Sequence of the first protein:
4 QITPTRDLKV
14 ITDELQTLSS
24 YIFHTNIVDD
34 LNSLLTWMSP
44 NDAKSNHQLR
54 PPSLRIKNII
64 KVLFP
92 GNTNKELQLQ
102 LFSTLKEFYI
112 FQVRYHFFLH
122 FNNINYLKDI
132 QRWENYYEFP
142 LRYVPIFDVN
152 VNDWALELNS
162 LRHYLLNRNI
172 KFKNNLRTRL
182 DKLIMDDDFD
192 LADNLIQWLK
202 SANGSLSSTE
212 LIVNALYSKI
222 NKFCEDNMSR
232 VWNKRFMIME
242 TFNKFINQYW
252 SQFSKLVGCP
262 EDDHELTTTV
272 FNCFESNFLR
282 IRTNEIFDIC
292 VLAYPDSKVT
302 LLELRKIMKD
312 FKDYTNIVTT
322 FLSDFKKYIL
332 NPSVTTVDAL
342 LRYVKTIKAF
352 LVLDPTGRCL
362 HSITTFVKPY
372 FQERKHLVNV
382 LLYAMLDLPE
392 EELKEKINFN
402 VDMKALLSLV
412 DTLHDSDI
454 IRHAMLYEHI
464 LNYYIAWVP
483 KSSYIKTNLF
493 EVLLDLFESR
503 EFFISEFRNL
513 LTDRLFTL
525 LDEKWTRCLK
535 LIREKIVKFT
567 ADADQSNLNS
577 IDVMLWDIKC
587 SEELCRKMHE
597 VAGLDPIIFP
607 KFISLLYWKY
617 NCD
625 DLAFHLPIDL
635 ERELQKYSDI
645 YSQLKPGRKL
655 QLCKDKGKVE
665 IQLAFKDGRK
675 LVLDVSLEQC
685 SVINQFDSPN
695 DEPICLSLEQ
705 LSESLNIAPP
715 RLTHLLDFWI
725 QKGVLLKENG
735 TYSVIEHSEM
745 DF

Sequence of the second protein:
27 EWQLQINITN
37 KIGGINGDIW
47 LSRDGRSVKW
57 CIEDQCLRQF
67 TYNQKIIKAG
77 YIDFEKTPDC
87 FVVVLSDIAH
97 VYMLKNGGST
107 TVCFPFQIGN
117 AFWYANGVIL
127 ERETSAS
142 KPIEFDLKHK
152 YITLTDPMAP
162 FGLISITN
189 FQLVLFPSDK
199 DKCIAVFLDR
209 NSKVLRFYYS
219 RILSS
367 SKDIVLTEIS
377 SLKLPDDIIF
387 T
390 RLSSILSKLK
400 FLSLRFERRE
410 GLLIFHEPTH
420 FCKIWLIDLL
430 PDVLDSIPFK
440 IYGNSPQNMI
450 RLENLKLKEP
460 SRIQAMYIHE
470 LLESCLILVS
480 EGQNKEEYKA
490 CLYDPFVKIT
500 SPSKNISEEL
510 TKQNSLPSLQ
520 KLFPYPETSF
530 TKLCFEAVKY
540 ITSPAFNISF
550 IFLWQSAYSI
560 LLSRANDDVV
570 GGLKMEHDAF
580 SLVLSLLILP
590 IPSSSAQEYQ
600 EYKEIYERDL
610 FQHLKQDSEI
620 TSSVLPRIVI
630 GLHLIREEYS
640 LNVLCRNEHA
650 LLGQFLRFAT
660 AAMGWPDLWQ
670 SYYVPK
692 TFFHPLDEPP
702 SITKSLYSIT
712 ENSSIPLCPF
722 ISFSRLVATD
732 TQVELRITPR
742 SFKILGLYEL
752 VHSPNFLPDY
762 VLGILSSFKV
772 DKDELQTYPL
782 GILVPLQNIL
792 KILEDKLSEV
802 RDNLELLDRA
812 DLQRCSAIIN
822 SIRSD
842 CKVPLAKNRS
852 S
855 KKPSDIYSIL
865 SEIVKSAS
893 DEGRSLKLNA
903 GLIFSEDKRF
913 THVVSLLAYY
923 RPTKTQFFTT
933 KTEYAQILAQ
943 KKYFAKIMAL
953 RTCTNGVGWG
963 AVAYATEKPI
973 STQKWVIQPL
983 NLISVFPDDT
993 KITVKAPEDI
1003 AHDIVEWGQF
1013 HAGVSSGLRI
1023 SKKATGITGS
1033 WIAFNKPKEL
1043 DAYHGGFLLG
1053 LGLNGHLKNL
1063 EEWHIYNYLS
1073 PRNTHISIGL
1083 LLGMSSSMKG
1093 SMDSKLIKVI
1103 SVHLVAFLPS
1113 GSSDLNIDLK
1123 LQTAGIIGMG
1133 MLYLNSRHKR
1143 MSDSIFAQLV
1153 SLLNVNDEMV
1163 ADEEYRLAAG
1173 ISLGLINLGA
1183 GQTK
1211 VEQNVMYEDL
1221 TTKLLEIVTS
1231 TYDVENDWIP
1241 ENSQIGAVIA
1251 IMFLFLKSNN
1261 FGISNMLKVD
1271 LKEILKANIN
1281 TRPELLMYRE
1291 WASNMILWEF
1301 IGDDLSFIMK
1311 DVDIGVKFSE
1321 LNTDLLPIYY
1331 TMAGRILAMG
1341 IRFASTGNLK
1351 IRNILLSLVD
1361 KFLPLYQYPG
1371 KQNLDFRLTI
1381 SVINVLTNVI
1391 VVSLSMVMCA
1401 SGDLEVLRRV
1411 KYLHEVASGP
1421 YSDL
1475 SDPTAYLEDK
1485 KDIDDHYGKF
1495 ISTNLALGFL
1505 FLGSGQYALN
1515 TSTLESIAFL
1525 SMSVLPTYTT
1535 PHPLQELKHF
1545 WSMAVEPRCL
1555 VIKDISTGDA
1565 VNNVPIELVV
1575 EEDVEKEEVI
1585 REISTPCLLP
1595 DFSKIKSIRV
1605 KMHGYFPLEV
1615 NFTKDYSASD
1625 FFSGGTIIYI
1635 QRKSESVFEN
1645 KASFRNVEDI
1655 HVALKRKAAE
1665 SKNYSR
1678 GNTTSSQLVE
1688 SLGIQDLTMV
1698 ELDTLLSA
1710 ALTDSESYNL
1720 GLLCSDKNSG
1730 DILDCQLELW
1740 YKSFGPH

These two protein chains interact to form a complex.

Residue-level contacts at the interface:
Residue Q1735 in the second protein is in contact with residue Q4 in the first protein (closest heavy-atom distance 3.2 Å).
Residue L1736 in the second protein contacts residue F119 in the first protein (closest heavy-atom distance 3.3 Å).
Residue L1424 in the second protein contacts residue L459 in the first protein (closest heavy-atom distance 3.5 Å).
Residue D1423 in the second protein interacts with residue L459 in the first protein (closest heavy-atom distance 3.2 Å).
Residue F1648 in the second protein is in contact with residue S206 in the first protein (closest heavy-atom distance 3.0 Å).
Residue R1408 in the second protein contacts residue A469 in the first protein (closest heavy-atom distance 4.0 Å).
Residue F1648 in the second protein contacts residue E211 in the first protein (closest heavy-atom distance 3.6 Å).
Residue H1655 in the second protein interacts with residue D264 in the first protein (closest heavy-atom distance 2.8 Å).
Residue L1407 in the second protein is in contact with residue W470 in the first protein (closest heavy-atom distance 3.9 Å).
Residue G1690 in the second protein contacts residue I171 in the first protein (closest heavy-atom distance 4.1 Å).
Residue P1745 in the second protein is in contact with residue Y116 in the first protein (closest heavy-atom distance 4.1 Å).
Residue I1654 in the second protein is in contact with residue L267 in the first protein (closest heavy-atom distance 3.6 Å).
Residue H1655 in the second protein contacts residue E266 in the first protein (closest heavy-atom distance 3.1 Å).
Residue F1648 in the second protein interacts with residue S208 in the first protein (closest heavy-atom distance 3.0 Å).
Residue R1408 in the second protein is in contact with residue W470 in the first protein (closest heavy-atom distance 3.1 Å).
Residue L1732 in the second protein interacts with residue H164 in the first protein (closest heavy-atom distance 3.5 Å).
Residue Q1735 in the second protein contacts residue T6 in the first protein (closest heavy-atom distance 3.9 Å).
Residue E1737 in the second protein is in contact with residue Y165 in the first protein (closest heavy-atom distance 2.6 Å).
Residue A1657 in the second protein contacts residue V214 in the first protein (closest heavy-atom distance 3.7 Å).
Residue Q928 in the second protein interacts with residue Y467 in the first protein (closest heavy-atom distance 4.2 Å).
Residue R911 in the second protein interacts with residue P472 in the first protein (closest heavy-atom distance 3.5 Å).
Residue W1739 in the second protein is in contact with residue R115 in the first protein (closest heavy-atom distance 3.4 Å).
Residue W1739 in the second protein interacts with residue F112 in the first protein (closest heavy-atom distance 4.0 Å).
Residue H1655 in the second protein contacts residue L267 in the first protein (closest heavy-atom distance 3.0 Å).
Residue A1646 in the second protein is in contact with residue G205 in the first protein (closest heavy-atom distance 3.4 Å).
Residue R1408 in the second protein contacts residue I468 in the first protein (closest heavy-atom distance 2.8 Å).
Residue D1733 in the second protein contacts residue N168 in the first protein (closest heavy-atom distance 3.7 Å).
Residue F930 in the second protein interacts with residue L459 in the first protein (closest heavy-atom distance 3.5 Å).
Residue H914 in the second protein contacts residue W470 in the first protein (closest heavy-atom distance 3.2 Å).
Residue L1424 in the second protein contacts residue H456 in the first protein (closest heavy-atom distance 3.5 Å).
Residue L1736 in the second protein contacts residue Y165 in the first protein (closest heavy-atom distance 3.5 Å).
Residue K910 in the second protein interacts with residue P472 in the first protein (closest heavy-atom distance 3.5 Å).
Residue L1658 in the second protein interacts with residue V214 in the first protein (closest heavy-atom distance 3.5 Å).
Residue F1648 in the second protein contacts residue G205 in the first protein (closest heavy-atom distance 4.0 Å).
Residue M1696 in the second protein interacts with residue N168 in the first protein (closest heavy-atom distance 3.7 Å).
Residue A1646 in the second protein interacts with residue S206 in the first protein (closest heavy-atom distance 3.2 Å).
Residue Q1735 in the second protein contacts residue I5 in the first protein (closest heavy-atom distance 3.3 Å).
Residue K1645 in the second protein contacts residue S206 in the first protein (closest heavy-atom distance 3.7 Å).
Residue Y1740 in the second protein contacts residue F119 in the first protein (closest heavy-atom distance 3.2 Å).
Residue R1670 in the second protein contacts residue K313 in the first protein (closest heavy-atom distance 3.6 Å).
Residue W1739 in the second protein interacts with residue I111 in the first protein (closest heavy-atom distance 3.3 Å).
Residue L1658 in the second protein interacts with residue L217 in the first protein (closest heavy-atom distance 3.9 Å).
Residue I1654 in the second protein is in contact with residue I213 in the first protein (closest heavy-atom distance 4.2 Å).
Residue S1665 in the second protein is in contact with residue Y218 in the first protein (closest heavy-atom distance 2.7 Å).
Residue S1688 in the second protein is in contact with residue I171 in the first protein (closest heavy-atom distance 4.1 Å).
Residue Y1412 in the second protein is in contact with residue L464 in the first protein (closest heavy-atom distance 4.1 Å).
Residue V1416 in the second protein contacts residue I463 in the first protein (closest heavy-atom distance 4.1 Å).
Residue R1408 in the second protein is in contact with residue Y467 in the first protein (closest heavy-atom distance 3.2 Å).
Residue Y1412 in the second protein contacts residue Y467 in the first protein (closest heavy-atom distance 3.8 Å).
Residue P1364 in the second protein contacts residue Y460 in the first protein (closest heavy-atom distance 3.3 Å).
Residue F1743 in the second protein contacts residue Y116 in the first protein (closest heavy-atom distance 3.8 Å).
Residue I1654 in the second protein interacts with residue V214 in the first protein (closest heavy-atom distance 3.6 Å).
Residue F1743 in the second protein is in contact with residue D10 in the first protein (closest heavy-atom distance 3.0 Å).
Residue D909 in the second protein contacts residue P472 in the first protein (closest heavy-atom distance 3.4 Å).
Residue L1363 in the second protein is in contact with residue L464 in the first protein (closest heavy-atom distance 4.0 Å).
Residue F930 in the second protein is in contact with residue I463 in the first protein (closest heavy-atom distance 4.0 Å).
Residue A1646 in the second protein interacts with residue H164 in the first protein (closest heavy-atom distance 3.9 Å).
Residue K1411 in the second protein contacts residue W470 in the first protein (closest heavy-atom distance 3.1 Å).
Residue D1733 in the second protein is in contact with residue Y165 in the first protein (closest heavy-atom distance 3.1 Å).
Residue G1744 in the second protein is in contact with residue Y116 in the first protein (closest heavy-atom distance 4.1 Å).